Residue-level contacts at the interface:
Residue L191 in protein 1 contacts residue W60 in protein 2 (closest heavy-atom distance 4.5 Å).

Sequence of protein 2:
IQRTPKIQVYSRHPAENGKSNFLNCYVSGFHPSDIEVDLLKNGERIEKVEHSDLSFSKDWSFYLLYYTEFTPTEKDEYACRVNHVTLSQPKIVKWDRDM

The following describes two proteins that form a bound complex.

Sequence of protein 1:
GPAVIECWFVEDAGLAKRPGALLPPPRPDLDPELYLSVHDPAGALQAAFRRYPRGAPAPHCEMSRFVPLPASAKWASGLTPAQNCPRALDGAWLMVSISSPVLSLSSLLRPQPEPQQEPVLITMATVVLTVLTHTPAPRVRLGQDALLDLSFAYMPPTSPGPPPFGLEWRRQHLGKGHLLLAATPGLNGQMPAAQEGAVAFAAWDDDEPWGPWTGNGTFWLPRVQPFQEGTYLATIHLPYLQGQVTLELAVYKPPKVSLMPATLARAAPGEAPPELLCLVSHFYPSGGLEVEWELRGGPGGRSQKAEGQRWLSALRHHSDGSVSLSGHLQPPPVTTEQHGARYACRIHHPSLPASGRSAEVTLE